Interface contacts:
Residue V64 in chain A interacts with residue G47 in chain B (closest heavy-atom distance 4.3 Å).
Residue E61 in chain A contacts residue F50 in chain B (closest heavy-atom distance 3.5 Å).
Residue Y59 in chain A interacts with residue H53 in chain B (closest heavy-atom distance 4.7 Å).
Residue D9 in chain A interacts with residue T8 in chain B (closest heavy-atom distance 4.6 Å).
Residue E61 in chain A is in contact with residue R48 in chain B (closest heavy-atom distance 3.5 Å).
Residue A55 in chain A interacts with residue H53 in chain B (closest heavy-atom distance 4.5 Å).
Residue R34 in chain A contacts residue S37 in chain B (closest heavy-atom distance 3.0 Å).
Residue E26 in chain A interacts with residue L51 in chain B (closest heavy-atom distance 3.9 Å).
Residue E13 in chain A is in contact with residue R12 in chain B (closest heavy-atom distance 3.3 Å).
Residue P11 in chain A is in contact with residue P11 in chain B (closest heavy-atom distance 4.8 Å).
Residue S23 in chain A interacts with residue R49 in chain B (closest heavy-atom distance 3.2 Å).
Residue S30 in chain A contacts residue L39 in chain B (closest heavy-atom distance 3.6 Å).
Residue A58 in chain A is in contact with residue I52 in chain B (closest heavy-atom distance 3.8 Å).
Residue P22 in chain A interacts with residue R49 in chain B (closest heavy-atom distance 3.8 Å).
Residue I62 in chain A is in contact with residue G47 in chain B (closest heavy-atom distance 4.6 Å).
Residue I62 in chain A contacts residue R49 in chain B (closest heavy-atom distance 2.8 Å).
Residue E61 in chain A interacts with residue L14 in chain B (closest heavy-atom distance 4.7 Å).
Residue T54 in chain A is in contact with residue H53 in chain B (closest heavy-atom distance 3.7 Å).
Residue V64 in chain A contacts residue R48 in chain B (closest heavy-atom distance 4.2 Å).
Residue E26 in chain A is in contact with residue R49 in chain B (closest heavy-atom distance 2.6 Å).
Residue E61 in chain A is in contact with residue R12 in chain B (closest heavy-atom distance 4.5 Å).
Residue L33 in chain A interacts with residue H53 in chain B (closest heavy-atom distance 3.4 Å).
Residue L33 in chain A contacts residue S37 in chain B (closest heavy-atom distance 3.9 Å).
Residue E61 in chain A contacts residue R49 in chain B (closest heavy-atom distance 3.4 Å).
Residue V60 in chain A contacts residue F50 in chain B (closest heavy-atom distance 3.6 Å).
Residue R56 in chain A is in contact with residue R56 in chain B (closest heavy-atom distance 4.8 Å).
Residue G63 in chain A is in contact with residue R48 in chain B (closest heavy-atom distance 4.2 Å).
Residue I57 in chain A interacts with residue R56 in chain B (closest heavy-atom distance 4.0 Å).
Residue A58 in chain A contacts residue H53 in chain B (closest heavy-atom distance 3.0 Å).
Residue Y59 in chain A is in contact with residue L14 in chain B (closest heavy-atom distance 3.8 Å).
Residue T8 in chain A contacts residue R56 in chain B (closest heavy-atom distance 3.4 Å).
Residue S10 in chain A interacts with residue D9 in chain B (closest heavy-atom distance 4.5 Å).
Residue D36 in chain A is in contact with residue H53 in chain B (closest heavy-atom distance 2.8 Å).
Residue L33 in chain A interacts with residue L51 in chain B (closest heavy-atom distance 4.9 Å).
Residue R34 in chain A is in contact with residue L39 in chain B (closest heavy-atom distance 3.6 Å).
Residue A58 in chain A interacts with residue I7 in chain B (closest heavy-atom distance 3.7 Å).
Residue L33 in chain A interacts with residue L39 in chain B (closest heavy-atom distance 3.8 Å).
Residue A55 in chain A interacts with residue R56 in chain B (closest heavy-atom distance 2.7 Å).
Residue V29 in chain A interacts with residue L51 in chain B (closest heavy-atom distance 3.4 Å).
Residue Y59 in chain A contacts residue I7 in chain B (closest heavy-atom distance 4.1 Å).
Residue I57 in chain A is in contact with residue H53 in chain B (closest heavy-atom distance 3.0 Å).
Residue V60 in chain A contacts residue R49 in chain B (closest heavy-atom distance 3.6 Å).
Residue S30 in chain A interacts with residue L51 in chain B (closest heavy-atom distance 4.2 Å).
Residue V60 in chain A interacts with residue I52 in chain B (closest heavy-atom distance 5.0 Å).
Residue G63 in chain A is in contact with residue G47 in chain B (closest heavy-atom distance 4.9 Å).
Residue I62 in chain A is in contact with residue L51 in chain B (closest heavy-atom distance 4.4 Å).
Residue A58 in chain A contacts residue L51 in chain B (closest heavy-atom distance 4.5 Å).
Residue D9 in chain A contacts residue D9 in chain B (closest heavy-atom distance 2.9 Å).
Residue V60 in chain A interacts with residue L51 in chain B (closest heavy-atom distance 2.8 Å).
Residue E26 in chain A interacts with residue T41 in chain B (closest heavy-atom distance 3.6 Å).
Residue A58 in chain A contacts residue R56 in chain B (closest heavy-atom distance 4.2 Å).
Residue P11 in chain A is in contact with residue S10 in chain B (closest heavy-atom distance 4.8 Å).
Residue V64 in chain A interacts with residue R46 in chain B (closest heavy-atom distance 3.1 Å).
Residue Y59 in chain A is in contact with residue L51 in chain B (closest heavy-atom distance 3.1 Å).
Residue Y59 in chain A is in contact with residue I52 in chain B (closest heavy-atom distance 4.2 Å).
Residue I62 in chain A is in contact with residue R48 in chain B (closest heavy-atom distance 3.3 Å).
Residue S10 in chain A is in contact with residue S10 in chain B (closest heavy-atom distance 4.4 Å).
Residue Y59 in chain A contacts residue R12 in chain B (closest heavy-atom distance 3.5 Å).

Sequence of chain A:
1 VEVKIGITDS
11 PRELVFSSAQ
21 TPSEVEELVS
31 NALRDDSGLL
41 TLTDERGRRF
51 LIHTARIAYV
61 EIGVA

This data describes a binding interaction between two proteins.

Sequence of chain B:
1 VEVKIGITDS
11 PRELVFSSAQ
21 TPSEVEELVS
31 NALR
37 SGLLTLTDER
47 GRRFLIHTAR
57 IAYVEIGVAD